Sequence of protein 2:
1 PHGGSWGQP

Sequence of protein 1:
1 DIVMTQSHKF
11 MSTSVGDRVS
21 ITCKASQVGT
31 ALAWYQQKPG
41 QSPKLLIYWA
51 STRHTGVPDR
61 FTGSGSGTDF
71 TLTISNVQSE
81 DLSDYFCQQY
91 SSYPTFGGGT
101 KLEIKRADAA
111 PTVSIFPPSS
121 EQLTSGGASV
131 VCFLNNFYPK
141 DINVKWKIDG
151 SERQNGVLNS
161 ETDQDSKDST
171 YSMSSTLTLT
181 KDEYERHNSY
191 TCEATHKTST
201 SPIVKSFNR

These two protein chains interact to form a complex.

Contacts between the two chains:
Residue W49 in protein 1 is in contact with residue W6 in protein 2 (closest heavy-atom distance 3.9 Å).
Residue Y90 in protein 1 interacts with residue W6 in protein 2 (closest heavy-atom distance 3.7 Å).
Residue Y48 in protein 1 interacts with residue W6 in protein 2 (closest heavy-atom distance 4.6 Å).
Residue Y48 in protein 1 is in contact with residue G7 in protein 2 (closest heavy-atom distance 3.8 Å).
Residue S91 in protein 1 is in contact with residue G4 in protein 2 (closest heavy-atom distance 4.9 Å).
Residue Y90 in protein 1 interacts with residue S5 in protein 2 (closest heavy-atom distance 3.6 Å).
Residue S91 in protein 1 is in contact with residue G3 in protein 2 (closest heavy-atom distance 4.6 Å).
Residue Y90 in protein 1 is in contact with residue G4 in protein 2 (closest heavy-atom distance 4.0 Å).
Residue Y90 in protein 1 contacts residue G3 in protein 2 (closest heavy-atom distance 4.1 Å).
Residue W49 in protein 1 contacts residue S5 in protein 2 (closest heavy-atom distance 3.8 Å).
Residue W49 in protein 1 contacts residue G4 in protein 2 (closest heavy-atom distance 3.9 Å).